Sequence of chain B:
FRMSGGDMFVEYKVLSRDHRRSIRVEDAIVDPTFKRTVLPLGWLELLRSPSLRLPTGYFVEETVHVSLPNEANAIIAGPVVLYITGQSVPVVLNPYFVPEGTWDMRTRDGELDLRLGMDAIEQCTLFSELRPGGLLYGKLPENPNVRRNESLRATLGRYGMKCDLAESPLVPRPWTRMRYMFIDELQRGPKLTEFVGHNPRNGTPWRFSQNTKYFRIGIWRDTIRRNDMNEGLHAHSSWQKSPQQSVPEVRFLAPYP

Contacts between the two chains:
Residue E196 in chain A contacts residue Y216 in chain B (closest heavy-atom distance 2.9 Å).
Residue V263 in chain A is in contact with residue Q223 in chain B (closest heavy-atom distance 3.1 Å).
Residue W304 in chain A interacts with residue F218 in chain B (closest heavy-atom distance 3.4 Å).
Residue R203 in chain A interacts with residue K227 in chain B (closest heavy-atom distance 3.5 Å).
Residue L297 in chain A is in contact with residue E221 in chain B (closest heavy-atom distance 3.4 Å).
Residue E389 in chain A is in contact with residue S60 in chain B (closest heavy-atom distance 3.1 Å).
Residue L297 in chain A interacts with residue I219 in chain B (closest heavy-atom distance 3.6 Å).
Residue D312 in chain A interacts with residue W211 in chain B (closest heavy-atom distance 3.3 Å).
Residue E280 in chain A is in contact with residue T121 in chain B (closest heavy-atom distance 3.3 Å).
Residue Y255 in chain A interacts with residue R224 in chain B (closest heavy-atom distance 3.5 Å).
Residue I257 in chain A is in contact with residue L222 in chain B (closest heavy-atom distance 2.7 Å).
Residue R254 in chain A is in contact with residue Y292 in chain B (closest heavy-atom distance 3.0 Å).
Residue R252 in chain A interacts with residue Y292 in chain B (closest heavy-atom distance 3.5 Å).
Residue E196 in chain A contacts residue R215 in chain B (closest heavy-atom distance 2.7 Å).
Residue E350 in chain A is in contact with residue R237 in chain B (closest heavy-atom distance 2.3 Å).
Residue R193 in chain A is in contact with residue P208 in chain B (closest heavy-atom distance 3.6 Å).
Residue P211 in chain A contacts residue Q281 in chain B (closest heavy-atom distance 3.1 Å).
Residue R413 in chain A is in contact with residue F68 in chain B (closest heavy-atom distance 3.4 Å).
Residue Y383 in chain A contacts residue S124 in chain B (closest heavy-atom distance 2.2 Å).
Residue A207 in chain A contacts residue E285 in chain B (closest heavy-atom distance 3.4 Å).
Residue R324 in chain A is in contact with residue S124 in chain B (closest heavy-atom distance 3.5 Å).
Residue A207 in chain A interacts with residue Q280 in chain B (closest heavy-atom distance 3.3 Å).
Residue M406 in chain A contacts residue R26 in chain B (closest heavy-atom distance 3.0 Å).
Residue R405 in chain A contacts residue V128 in chain B (closest heavy-atom distance 3.4 Å).
Residue E256 in chain A interacts with residue Q223 in chain B (closest heavy-atom distance 3.2 Å).
Residue M410 in chain A is in contact with residue R62 in chain B (closest heavy-atom distance 3.5 Å).
Residue S210 in chain A interacts with residue P279 in chain B (closest heavy-atom distance 3.0 Å).
Residue W396 in chain A contacts residue P126 in chain B (closest heavy-atom distance 3.3 Å).
Residue Q192 in chain A contacts residue R213 in chain B (closest heavy-atom distance 2.5 Å).
Residue Y311 in chain A is in contact with residue P210 in chain B (closest heavy-atom distance 3.3 Å).
Residue F342 in chain A contacts residue R237 in chain B (closest heavy-atom distance 3.2 Å).
Residue K308 in chain A interacts with residue M214 in chain B (closest heavy-atom distance 2.5 Å).
Residue E393 in chain A interacts with residue R62 in chain B (closest heavy-atom distance 3.4 Å).
Residue R405 in chain A interacts with residue Q159 in chain B (closest heavy-atom distance 2.9 Å).
Residue E389 in chain A contacts residue D27 in chain B (closest heavy-atom distance 3.2 Å).
Residue R193 in chain A interacts with residue R213 in chain B (closest heavy-atom distance 3.0 Å).
Residue R252 in chain A contacts residue P293 in chain B (closest heavy-atom distance 3.6 Å).
Residue M209 in chain A contacts residue P279 in chain B (closest heavy-atom distance 3.5 Å).
Residue R193 in chain A contacts residue T212 in chain B (closest heavy-atom distance 2.5 Å).
Residue W304 in chain A is in contact with residue M214 in chain B (closest heavy-atom distance 3.3 Å).
Residue K308 in chain A contacts residue W211 in chain B (closest heavy-atom distance 3.0 Å).
Residue V263 in chain A contacts residue M217 in chain B (closest heavy-atom distance 3.6 Å).
Residue E256 in chain A contacts residue Y216 in chain B (closest heavy-atom distance 3.6 Å).
Residue N258 in chain A contacts residue L222 in chain B (closest heavy-atom distance 3.3 Å).
Residue R347 in chain A is in contact with residue P236 in chain B (closest heavy-atom distance 3.3 Å).
Residue I257 in chain A is in contact with residue E221 in chain B (closest heavy-atom distance 3.2 Å).
Residue P408 in chain A contacts residue F68 in chain B (closest heavy-atom distance 3.6 Å).
Residue Y392 in chain A interacts with residue H28 in chain B (closest heavy-atom distance 3.2 Å).
Residue Q390 in chain A interacts with residue R62 in chain B (closest heavy-atom distance 2.3 Å).
Residue E409 in chain A interacts with residue R26 in chain B (closest heavy-atom distance 3.2 Å).
Residue E196 in chain A is in contact with residue R213 in chain B (closest heavy-atom distance 3.0 Å).
Residue R203 in chain A is in contact with residue E285 in chain B (closest heavy-atom distance 2.7 Å).
Residue Y311 in chain A contacts residue R213 in chain B (closest heavy-atom distance 2.9 Å).
Residue F407 in chain A interacts with residue R26 in chain B (closest heavy-atom distance 2.8 Å).
Residue L253 in chain A interacts with residue R224 in chain B (closest heavy-atom distance 3.2 Å).
Residue E389 in chain A interacts with residue R26 in chain B (closest heavy-atom distance 3.2 Å).
Residue W304 in chain A contacts residue M217 in chain B (closest heavy-atom distance 3.4 Å).
Residue L267 in chain A is in contact with residue R215 in chain B (closest heavy-atom distance 3.0 Å).
Residue E389 in chain A interacts with residue R62 in chain B (closest heavy-atom distance 3.1 Å).
Residue K345 in chain A interacts with residue R237 in chain B (closest heavy-atom distance 3.3 Å).

This data describes a binding interaction between two proteins.

Sequence of chain A:
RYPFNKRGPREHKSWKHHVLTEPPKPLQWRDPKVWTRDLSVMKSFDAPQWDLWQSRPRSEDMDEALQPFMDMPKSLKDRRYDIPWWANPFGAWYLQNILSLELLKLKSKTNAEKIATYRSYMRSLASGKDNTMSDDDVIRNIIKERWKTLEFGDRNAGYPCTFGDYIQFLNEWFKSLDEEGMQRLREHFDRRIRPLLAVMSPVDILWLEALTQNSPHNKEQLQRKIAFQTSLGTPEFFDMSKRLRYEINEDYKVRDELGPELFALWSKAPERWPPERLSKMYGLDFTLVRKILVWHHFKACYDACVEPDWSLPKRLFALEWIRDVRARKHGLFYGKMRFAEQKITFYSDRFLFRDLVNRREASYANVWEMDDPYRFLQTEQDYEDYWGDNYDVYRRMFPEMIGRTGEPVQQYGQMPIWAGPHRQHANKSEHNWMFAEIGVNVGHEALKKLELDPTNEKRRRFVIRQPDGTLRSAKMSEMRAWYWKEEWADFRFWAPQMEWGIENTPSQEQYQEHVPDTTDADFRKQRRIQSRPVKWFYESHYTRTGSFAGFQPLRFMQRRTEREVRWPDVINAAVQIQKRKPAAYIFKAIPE